Sequence of protein 1:
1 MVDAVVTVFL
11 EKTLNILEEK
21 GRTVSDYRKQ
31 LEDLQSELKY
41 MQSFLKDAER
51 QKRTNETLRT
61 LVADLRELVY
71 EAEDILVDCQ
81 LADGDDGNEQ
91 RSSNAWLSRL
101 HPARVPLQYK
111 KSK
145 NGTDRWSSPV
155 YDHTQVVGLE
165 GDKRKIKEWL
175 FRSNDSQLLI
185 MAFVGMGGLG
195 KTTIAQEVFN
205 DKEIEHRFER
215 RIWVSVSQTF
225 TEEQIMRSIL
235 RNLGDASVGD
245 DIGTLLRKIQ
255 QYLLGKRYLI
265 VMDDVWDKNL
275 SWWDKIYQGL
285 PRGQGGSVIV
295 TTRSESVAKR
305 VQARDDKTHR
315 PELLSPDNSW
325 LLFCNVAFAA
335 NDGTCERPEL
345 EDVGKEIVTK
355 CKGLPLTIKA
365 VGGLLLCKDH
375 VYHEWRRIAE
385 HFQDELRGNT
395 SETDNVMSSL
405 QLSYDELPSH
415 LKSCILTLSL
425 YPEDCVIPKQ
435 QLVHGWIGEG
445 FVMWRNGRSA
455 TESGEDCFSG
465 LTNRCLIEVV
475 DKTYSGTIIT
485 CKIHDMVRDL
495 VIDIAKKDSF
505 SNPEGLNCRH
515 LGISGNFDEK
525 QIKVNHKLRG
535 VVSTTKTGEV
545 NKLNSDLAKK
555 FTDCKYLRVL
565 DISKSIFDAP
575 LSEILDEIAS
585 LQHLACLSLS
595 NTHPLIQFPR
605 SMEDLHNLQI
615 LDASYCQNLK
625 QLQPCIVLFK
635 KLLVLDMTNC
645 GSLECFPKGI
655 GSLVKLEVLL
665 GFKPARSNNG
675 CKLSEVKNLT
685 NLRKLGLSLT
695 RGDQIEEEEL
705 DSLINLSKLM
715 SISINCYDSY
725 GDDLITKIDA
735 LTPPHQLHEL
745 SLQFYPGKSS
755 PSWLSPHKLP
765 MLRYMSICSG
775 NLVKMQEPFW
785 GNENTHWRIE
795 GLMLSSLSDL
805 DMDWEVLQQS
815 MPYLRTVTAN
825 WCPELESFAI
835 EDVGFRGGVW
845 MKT

Sequence of protein 2:
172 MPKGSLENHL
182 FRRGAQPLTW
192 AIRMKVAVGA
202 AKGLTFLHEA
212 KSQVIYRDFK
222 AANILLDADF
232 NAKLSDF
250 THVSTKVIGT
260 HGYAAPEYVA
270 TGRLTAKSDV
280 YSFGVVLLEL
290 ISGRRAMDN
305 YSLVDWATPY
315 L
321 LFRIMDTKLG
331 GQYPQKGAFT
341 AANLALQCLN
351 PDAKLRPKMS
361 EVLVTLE

Interface contacts:
Residue S241 in protein 1 is in contact with residue N298 in protein 2 (closest heavy-atom distance 2.9 Å).
Residue A240 in protein 1 contacts residue N298 in protein 2 (closest heavy-atom distance 3.3 Å).
Residue A240 in protein 1 is in contact with residue Y305 in protein 2 (closest heavy-atom distance 4.1 Å).
Residue G243 in protein 1 contacts residue R184 in protein 2 (closest heavy-atom distance 5.0 Å).
Residue S241 in protein 1 contacts residue M296 in protein 2 (closest heavy-atom distance 4.5 Å).
Residue D239 in protein 1 is in contact with residue N298 in protein 2 (closest heavy-atom distance 4.9 Å).
Residue V242 in protein 1 contacts residue N298 in protein 2 (closest heavy-atom distance 4.9 Å).
Residue D239 in protein 1 interacts with residue Y305 in protein 2 (closest heavy-atom distance 4.9 Å).
Residue R235 in protein 1 is in contact with residue N298 in protein 2 (closest heavy-atom distance 4.0 Å).

This data describes a binding interaction between two proteins.